Sequence of the second protein:
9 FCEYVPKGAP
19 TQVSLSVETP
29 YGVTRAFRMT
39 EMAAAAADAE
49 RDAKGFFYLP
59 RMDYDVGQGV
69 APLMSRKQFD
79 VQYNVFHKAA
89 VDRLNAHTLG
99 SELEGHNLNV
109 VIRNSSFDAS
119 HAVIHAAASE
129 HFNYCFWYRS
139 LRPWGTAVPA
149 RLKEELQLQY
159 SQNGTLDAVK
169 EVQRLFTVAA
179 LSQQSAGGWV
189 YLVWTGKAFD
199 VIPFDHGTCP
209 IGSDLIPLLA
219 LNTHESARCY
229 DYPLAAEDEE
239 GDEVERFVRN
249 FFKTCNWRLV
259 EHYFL

Sequence of the first protein:
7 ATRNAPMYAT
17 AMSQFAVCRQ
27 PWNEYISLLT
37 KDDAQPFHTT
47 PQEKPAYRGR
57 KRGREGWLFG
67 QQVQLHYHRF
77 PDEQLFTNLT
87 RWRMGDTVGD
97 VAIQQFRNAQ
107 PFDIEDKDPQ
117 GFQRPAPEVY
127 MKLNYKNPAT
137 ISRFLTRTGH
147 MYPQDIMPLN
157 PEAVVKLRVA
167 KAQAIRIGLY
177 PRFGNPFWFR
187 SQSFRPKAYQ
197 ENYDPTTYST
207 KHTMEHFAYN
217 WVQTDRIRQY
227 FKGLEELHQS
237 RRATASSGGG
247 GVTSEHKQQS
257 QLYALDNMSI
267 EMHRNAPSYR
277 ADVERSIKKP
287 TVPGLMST

The following describes two proteins that form a bound complex.

Interface contacts:
Residue W88 in the first protein contacts residue H104 in the second protein (closest heavy-atom distance 3.1 Å).
Residue W88 in the first protein is in contact with residue G103 in the second protein (closest heavy-atom distance 3.5 Å).
Residue W88 in the first protein contacts residue N105 in the second protein (closest heavy-atom distance 4.1 Å).
Residue R89 in the first protein contacts residue N105 in the second protein (closest heavy-atom distance 4.0 Å).
Residue G95 in the first protein interacts with residue E100 in the second protein (closest heavy-atom distance 4.6 Å).
Residue G91 in the first protein interacts with residue V108 in the second protein (closest heavy-atom distance 3.5 Å).
Residue G91 in the first protein contacts residue N112 in the second protein (closest heavy-atom distance 4.2 Å).
Residue M90 in the first protein interacts with residue V108 in the second protein (closest heavy-atom distance 4.4 Å).
Residue W88 in the first protein interacts with residue F54 in the second protein (closest heavy-atom distance 4.6 Å).
Residue V94 in the first protein interacts with residue V108 in the second protein (closest heavy-atom distance 4.9 Å).
Residue R89 in the first protein is in contact with residue V108 in the second protein (closest heavy-atom distance 3.2 Å).
Residue V94 in the first protein interacts with residue E100 in the second protein (closest heavy-atom distance 3.3 Å).
Residue V94 in the first protein contacts residue H104 in the second protein (closest heavy-atom distance 3.9 Å).
Residue T93 in the first protein interacts with residue H104 in the second protein (closest heavy-atom distance 4.0 Å).
Residue V94 in the first protein is in contact with residue L101 in the second protein (closest heavy-atom distance 3.6 Å).
Residue W88 in the first protein contacts residue V108 in the second protein (closest heavy-atom distance 3.4 Å).
Residue V94 in the first protein interacts with residue N112 in the second protein (closest heavy-atom distance 3.2 Å).